Sequence of the first protein:
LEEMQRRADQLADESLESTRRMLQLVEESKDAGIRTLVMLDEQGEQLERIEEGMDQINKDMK

Sequence of the second protein:
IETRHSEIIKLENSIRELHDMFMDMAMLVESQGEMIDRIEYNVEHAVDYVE

These two protein chains interact to form a complex.

Residue-level contacts at the interface:
Residue M32 in the first protein is in contact with residue E16 in the second protein (closest heavy-atom distance 3.5 Å).
Residue M32 in the first protein interacts with residue I12 in the second protein (closest heavy-atom distance 3.6 Å).
Residue Q56 in the first protein is in contact with residue D41 in the second protein (closest heavy-atom distance 2.6 Å).
Residue G63 in the first protein contacts residue V51 in the second protein (closest heavy-atom distance 4.0 Å).
Residue S25 in the first protein is in contact with residue H9 in the second protein (closest heavy-atom distance 3.2 Å).
Residue R45 in the first protein is in contact with residue M27 in the second protein (closest heavy-atom distance 4.3 Å).
Residue I60 in the first protein interacts with residue I43 in the second protein (closest heavy-atom distance 3.4 Å).
Residue D70 in the first protein contacts residue E55 in the second protein (closest heavy-atom distance 4.3 Å).
Residue I67 in the first protein interacts with residue V51 in the second protein (closest heavy-atom distance 4.1 Å).
Residue V36 in the first protein interacts with residue I19 in the second protein (closest heavy-atom distance 4.0 Å).
Residue A18 in the first protein is in contact with residue I5 in the second protein (closest heavy-atom distance 3.8 Å).
Residue Q56 in the first protein is in contact with residue I40 in the second protein (closest heavy-atom distance 3.8 Å).
Residue Q53 in the first protein is in contact with residue V33 in the second protein (closest heavy-atom distance 2.9 Å).
Residue E38 in the first protein is in contact with residue M27 in the second protein (closest heavy-atom distance 3.4 Å).
Residue S39 in the first protein interacts with residue H23 in the second protein (closest heavy-atom distance 3.1 Å).
Residue R59 in the first protein interacts with residue E44 in the second protein (closest heavy-atom distance 3.5 Å).
Residue I60 in the first protein is in contact with residue I40 in the second protein (closest heavy-atom distance 3.9 Å).
Residue S39 in the first protein is in contact with residue F26 in the second protein (closest heavy-atom distance 3.6 Å).
Residue T46 in the first protein contacts residue V33 in the second protein (closest heavy-atom distance 3.5 Å).
Residue M32 in the first protein interacts with residue L15 in the second protein (closest heavy-atom distance 3.7 Å).
Residue I60 in the first protein interacts with residue E44 in the second protein (closest heavy-atom distance 3.7 Å).
Residue A42 in the first protein interacts with residue F26 in the second protein (closest heavy-atom distance 4.0 Å).
Residue I67 in the first protein is in contact with residue A50 in the second protein (closest heavy-atom distance 3.4 Å).
Residue A42 in the first protein is in contact with residue A30 in the second protein (closest heavy-atom distance 4.2 Å).
Residue Q53 in the first protein is in contact with residue I40 in the second protein (closest heavy-atom distance 3.6 Å).
Residue E24 in the first protein contacts residue H9 in the second protein (closest heavy-atom distance 3.0 Å).
Residue M49 in the first protein is in contact with residue A30 in the second protein (closest heavy-atom distance 3.5 Å).
Residue L21 in the first protein contacts residue H9 in the second protein (closest heavy-atom distance 3.7 Å).
Residue R31 in the first protein is in contact with residue E16 in the second protein (closest heavy-atom distance 2.7 Å).
Residue L35 in the first protein interacts with residue H23 in the second protein (closest heavy-atom distance 3.3 Å).
Residue T29 in the first protein contacts residue I12 in the second protein (closest heavy-atom distance 3.9 Å).
Residue I67 in the first protein is in contact with residue V54 in the second protein (closest heavy-atom distance 3.6 Å).
Residue M64 in the first protein is in contact with residue V47 in the second protein (closest heavy-atom distance 4.2 Å).
Residue S28 in the first protein interacts with residue I12 in the second protein (closest heavy-atom distance 3.2 Å).
Residue Q56 in the first protein is in contact with residue E44 in the second protein (closest heavy-atom distance 3.1 Å).
Residue E38 in the first protein interacts with residue H23 in the second protein (closest heavy-atom distance 2.6 Å).
Residue Q66 in the first protein is in contact with residue V51 in the second protein (closest heavy-atom distance 3.3 Å).
Residue D70 in the first protein contacts residue V54 in the second protein (closest heavy-atom distance 3.2 Å).
Residue G43 in the first protein contacts residue F26 in the second protein (closest heavy-atom distance 3.6 Å).
Residue S25 in the first protein interacts with residue I12 in the second protein (closest heavy-atom distance 3.8 Å).
Residue I67 in the first protein is in contact with residue V47 in the second protein (closest heavy-atom distance 4.2 Å).
Residue M49 in the first protein interacts with residue E34 in the second protein (closest heavy-atom distance 3.7 Å).
Residue T46 in the first protein interacts with residue A30 in the second protein (closest heavy-atom distance 3.2 Å).
Residue I60 in the first protein is in contact with residue V47 in the second protein (closest heavy-atom distance 4.2 Å).
Residue L57 in the first protein contacts residue I40 in the second protein (closest heavy-atom distance 4.1 Å).
Residue S28 in the first protein contacts residue E16 in the second protein (closest heavy-atom distance 2.7 Å).
Residue L35 in the first protein interacts with residue I19 in the second protein (closest heavy-atom distance 4.0 Å).
Residue Q53 in the first protein interacts with residue G37 in the second protein (closest heavy-atom distance 3.3 Å).
Residue M71 in the first protein interacts with residue V54 in the second protein (closest heavy-atom distance 3.8 Å).
Residue L21 in the first protein contacts residue I5 in the second protein (closest heavy-atom distance 3.8 Å).
Residue G63 in the first protein contacts residue V47 in the second protein (closest heavy-atom distance 4.0 Å).
Residue L35 in the first protein contacts residue R20 in the second protein (closest heavy-atom distance 4.1 Å).
Residue L21 in the first protein interacts with residue E6 in the second protein (closest heavy-atom distance 3.9 Å).
Residue M32 in the first protein interacts with residue I19 in the second protein (closest heavy-atom distance 3.4 Å).
Residue R45 in the first protein contacts residue A30 in the second protein (closest heavy-atom distance 3.7 Å).
Residue A42 in the first protein interacts with residue M27 in the second protein (closest heavy-atom distance 3.8 Å).
Residue Q66 in the first protein contacts residue E55 in the second protein (closest heavy-atom distance 2.6 Å).
Residue M49 in the first protein contacts residue V33 in the second protein (closest heavy-atom distance 3.8 Å).
Residue L50 in the first protein contacts residue V33 in the second protein (closest heavy-atom distance 3.9 Å).
Residue S28 in the first protein is in contact with residue I13 in the second protein (closest heavy-atom distance 4.2 Å).